Contacts between the two chains:
Residue L237 in the first protein contacts residue M123 in the second protein (closest heavy-atom distance 4.4 Å).
Residue K154 in the first protein is in contact with residue P141 in the second protein (closest heavy-atom distance 3.9 Å).
Residue I105 in the first protein contacts residue L106 in the second protein (closest heavy-atom distance 3.8 Å).
Residue L109 in the first protein interacts with residue V104 in the second protein (closest heavy-atom distance 4.2 Å).
Residue R110 in the first protein is in contact with residue L99 in the second protein (closest heavy-atom distance 3.8 Å).
Residue Q103 in the first protein interacts with residue Y95 in the second protein (closest heavy-atom distance 3.8 Å).
Residue W126 in the first protein interacts with residue R120 in the second protein (closest heavy-atom distance 3.8 Å).
Residue L112 in the first protein interacts with residue L115 in the second protein (closest heavy-atom distance 3.6 Å).
Residue I105 in the first protein interacts with residue I118 in the second protein (closest heavy-atom distance 3.6 Å).
Residue R258 in the first protein interacts with residue D101 in the second protein (closest heavy-atom distance 3.9 Å).
Residue F238 in the first protein is in contact with residue D101 in the second protein (closest heavy-atom distance 3.6 Å).
Residue I105 in the first protein is in contact with residue S110 in the second protein (closest heavy-atom distance 3.8 Å).
Residue N274 in the first protein interacts with residue N125 in the second protein (closest heavy-atom distance 3.9 Å).
Residue S102 in the first protein contacts residue F109 in the second protein (closest heavy-atom distance 4.6 Å).
Residue G106 in the first protein is in contact with residue L106 in the second protein (closest heavy-atom distance 3.4 Å).
Residue C122 in the first protein interacts with residue M123 in the second protein (closest heavy-atom distance 3.7 Å).
Residue I105 in the first protein contacts residue E111 in the second protein (closest heavy-atom distance 4.0 Å).
Residue T239 in the first protein interacts with residue N125 in the second protein (closest heavy-atom distance 4.4 Å).
Residue K154 in the first protein is in contact with residue P142 in the second protein (closest heavy-atom distance 3.2 Å).
Residue L109 in the first protein is in contact with residue C119 in the second protein (closest heavy-atom distance 4.4 Å).
Residue H119 in the first protein is in contact with residue W122 in the second protein (closest heavy-atom distance 4.1 Å).
Residue K104 in the first protein contacts residue E111 in the second protein (closest heavy-atom distance 3.4 Å).
Residue L109 in the first protein is in contact with residue I118 in the second protein (closest heavy-atom distance 3.8 Å).
Residue L109 in the first protein is in contact with residue W122 in the second protein (closest heavy-atom distance 4.0 Å).
Residue W121 in the first protein interacts with residue C119 in the second protein (closest heavy-atom distance 4.2 Å).
Residue I105 in the first protein contacts residue T113 in the second protein (closest heavy-atom distance 4.8 Å).
Residue I123 in the first protein is in contact with residue M123 in the second protein (closest heavy-atom distance 4.4 Å).
Residue P151 in the first protein interacts with residue P142 in the second protein (closest heavy-atom distance 3.4 Å).
Residue L153 in the first protein contacts residue P142 in the second protein (closest heavy-atom distance 3.8 Å).
Residue I105 in the first protein interacts with residue F109 in the second protein (closest heavy-atom distance 4.0 Å).
Residue L237 in the first protein interacts with residue R102 in the second protein (closest heavy-atom distance 3.2 Å).
Residue C122 in the first protein interacts with residue C119 in the second protein (closest heavy-atom distance 3.9 Å).
Residue R108 in the first protein is in contact with residue E111 in the second protein (closest heavy-atom distance 2.6 Å).
Residue L113 in the first protein contacts residue W122 in the second protein (closest heavy-atom distance 4.5 Å).
Residue W121 in the first protein interacts with residue Y116 in the second protein (closest heavy-atom distance 4.0 Å).
Residue L113 in the first protein contacts residue L99 in the second protein (closest heavy-atom distance 4.6 Å).
Residue K157 in the first protein is in contact with residue S138 in the second protein (closest heavy-atom distance 4.8 Å).
Residue L237 in the first protein interacts with residue F100 in the second protein (closest heavy-atom distance 4.3 Å).
Residue K99 in the first protein interacts with residue Y95 in the second protein (closest heavy-atom distance 4.4 Å).
Residue L112 in the first protein interacts with residue C119 in the second protein (closest heavy-atom distance 3.3 Å).
Residue D98 in the first protein is in contact with residue S92 in the second protein (closest heavy-atom distance 3.6 Å).
Residue L109 in the first protein contacts residue L99 in the second protein (closest heavy-atom distance 4.6 Å).
Residue S102 in the first protein contacts residue L106 in the second protein (closest heavy-atom distance 3.3 Å).
Residue R156 in the first protein contacts residue L140 in the second protein (closest heavy-atom distance 3.3 Å).
Residue T227 in the first protein contacts residue R102 in the second protein (closest heavy-atom distance 4.7 Å).
Residue W126 in the first protein contacts residue Y116 in the second protein (closest heavy-atom distance 3.4 Å).
Residue L109 in the first protein is in contact with residue L115 in the second protein (closest heavy-atom distance 4.2 Å).
Residue R108 in the first protein interacts with residue L115 in the second protein (closest heavy-atom distance 4.2 Å).
Residue E125 in the first protein is in contact with residue Y116 in the second protein (closest heavy-atom distance 3.3 Å).
Residue W126 in the first protein interacts with residue M123 in the second protein (closest heavy-atom distance 3.7 Å).
Residue S102 in the first protein contacts residue Y95 in the second protein (closest heavy-atom distance 3.4 Å).
Residue G106 in the first protein is in contact with residue I97 in the second protein (closest heavy-atom distance 3.8 Å).
Residue W126 in the first protein interacts with residue C119 in the second protein (closest heavy-atom distance 3.5 Å).
Residue R108 in the first protein contacts residue I118 in the second protein (closest heavy-atom distance 3.7 Å).
Residue A101 in the first protein interacts with residue E111 in the second protein (closest heavy-atom distance 4.4 Å).
Residue R108 in the first protein contacts residue P114 in the second protein (closest heavy-atom distance 4.6 Å).
Residue T239 in the first protein interacts with residue D101 in the second protein (closest heavy-atom distance 4.5 Å).
Residue W126 in the first protein interacts with residue R124 in the second protein (closest heavy-atom distance 4.5 Å).
Residue R108 in the first protein interacts with residue T113 in the second protein (closest heavy-atom distance 3.0 Å).
Residue L113 in the first protein is in contact with residue F100 in the second protein (closest heavy-atom distance 3.6 Å).

The following describes two proteins that form a bound complex.

Sequence of the second protein:
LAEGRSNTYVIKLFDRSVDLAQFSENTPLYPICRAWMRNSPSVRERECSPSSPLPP

Sequence of the first protein:
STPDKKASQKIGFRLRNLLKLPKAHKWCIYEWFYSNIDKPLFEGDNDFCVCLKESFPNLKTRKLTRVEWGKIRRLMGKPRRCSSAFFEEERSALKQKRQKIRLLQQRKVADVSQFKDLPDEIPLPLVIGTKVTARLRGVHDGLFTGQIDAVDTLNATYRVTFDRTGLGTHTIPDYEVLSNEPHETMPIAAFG